Sequence of protein 1:
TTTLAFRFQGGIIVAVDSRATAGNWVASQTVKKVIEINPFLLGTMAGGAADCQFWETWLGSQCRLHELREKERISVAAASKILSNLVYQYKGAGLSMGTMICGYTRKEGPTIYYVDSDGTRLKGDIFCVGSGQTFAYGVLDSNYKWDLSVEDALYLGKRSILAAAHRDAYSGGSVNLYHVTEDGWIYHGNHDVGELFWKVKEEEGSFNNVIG

Contacts between the two chains:
Residue G98 in protein 1 interacts with residue Q195 in protein 2 (closest heavy-atom distance 3.4 Å).
Residue K108 in protein 1 contacts residue M198 in protein 2 (closest heavy-atom distance 3.6 Å).
Residue R94 in protein 1 contacts residue M198 in protein 2 (closest heavy-atom distance 4.1 Å).
Residue A97 in protein 1 interacts with residue D201 in protein 2 (closest heavy-atom distance 4.3 Å).
Residue T96 in protein 1 interacts with residue G197 in protein 2 (closest heavy-atom distance 3.4 Å).
Residue G123 in protein 1 contacts residue M198 in protein 2 (closest heavy-atom distance 4.0 Å).
Residue A95 in protein 1 contacts residue I199 in protein 2 (closest heavy-atom distance 3.9 Å).
Residue A124 in protein 1 interacts with residue M198 in protein 2 (closest heavy-atom distance 3.3 Å).
Residue A97 in protein 1 contacts residue G197 in protein 2 (closest heavy-atom distance 4.7 Å).
Residue A102 in protein 1 is in contact with residue I199 in protein 2 (closest heavy-atom distance 4.2 Å).
Residue T96 in protein 1 contacts residue I199 in protein 2 (closest heavy-atom distance 3.1 Å).
Residue A95 in protein 1 interacts with residue M198 in protein 2 (closest heavy-atom distance 3.9 Å).
Residue G122 in protein 1 interacts with residue M198 in protein 2 (closest heavy-atom distance 3.3 Å).
Residue G122 in protein 1 interacts with residue G197 in protein 2 (closest heavy-atom distance 4.7 Å).
Residue T96 in protein 1 interacts with residue M198 in protein 2 (closest heavy-atom distance 2.9 Å).
Residue M120 in protein 1 interacts with residue M198 in protein 2 (closest heavy-atom distance 3.5 Å).
Residue A124 in protein 1 contacts residue I199 in protein 2 (closest heavy-atom distance 4.2 Å).
Residue V106 in protein 1 is in contact with residue M198 in protein 2 (closest heavy-atom distance 3.7 Å).
Residue Y245 in protein 1 is in contact with residue Q195 in protein 2 (closest heavy-atom distance 2.2 Å).
Residue G98 in protein 1 interacts with residue G197 in protein 2 (closest heavy-atom distance 4.2 Å).
Residue T76 in protein 1 is in contact with residue M198 in protein 2 (closest heavy-atom distance 3.7 Å).
Residue N99 in protein 1 interacts with residue Q195 in protein 2 (closest heavy-atom distance 3.8 Å).
Residue A97 in protein 1 interacts with residue I199 in protein 2 (closest heavy-atom distance 3.5 Å).

The following describes two proteins that form a bound complex.

Sequence of protein 2:
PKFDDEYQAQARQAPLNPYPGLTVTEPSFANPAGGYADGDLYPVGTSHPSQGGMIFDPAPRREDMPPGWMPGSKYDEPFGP